Sequence of the first protein:
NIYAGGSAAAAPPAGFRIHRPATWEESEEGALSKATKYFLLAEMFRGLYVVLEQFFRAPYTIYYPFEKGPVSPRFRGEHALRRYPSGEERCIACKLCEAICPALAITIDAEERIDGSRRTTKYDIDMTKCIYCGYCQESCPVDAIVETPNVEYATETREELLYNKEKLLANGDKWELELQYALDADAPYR

Residue-level contacts at the interface:
Residue F95 in the first protein is in contact with residue P4 in the second protein (closest heavy-atom distance 4.2 Å).
Residue F95 in the first protein interacts with residue A2 in the second protein (closest heavy-atom distance 3.3 Å).
Residue F94 in the first protein contacts residue A7 in the second protein (closest heavy-atom distance 3.7 Å).
Residue F94 in the first protein is in contact with residue P4 in the second protein (closest heavy-atom distance 3.7 Å).
Residue F95 in the first protein is in contact with residue I3 in the second protein (closest heavy-atom distance 3.9 Å).
Residue R96 in the first protein is in contact with residue A2 in the second protein (closest heavy-atom distance 4.1 Å).
Residue F94 in the first protein contacts residue L8 in the second protein (closest heavy-atom distance 5.0 Å).
Residue F94 in the first protein is in contact with residue A2 in the second protein (closest heavy-atom distance 4.7 Å).

Sequence of the second protein:
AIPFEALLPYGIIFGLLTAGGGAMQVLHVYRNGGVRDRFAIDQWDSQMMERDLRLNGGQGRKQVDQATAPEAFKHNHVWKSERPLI

This data describes a binding interaction between two proteins.